This data describes a binding interaction between two proteins.

Sequence of protein 2:
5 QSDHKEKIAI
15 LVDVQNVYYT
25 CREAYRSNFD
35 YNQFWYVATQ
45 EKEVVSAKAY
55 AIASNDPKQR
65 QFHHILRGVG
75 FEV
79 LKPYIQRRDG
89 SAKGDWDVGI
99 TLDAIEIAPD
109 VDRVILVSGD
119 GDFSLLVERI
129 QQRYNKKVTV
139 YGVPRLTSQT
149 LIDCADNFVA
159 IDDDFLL

Sequence of protein 1:
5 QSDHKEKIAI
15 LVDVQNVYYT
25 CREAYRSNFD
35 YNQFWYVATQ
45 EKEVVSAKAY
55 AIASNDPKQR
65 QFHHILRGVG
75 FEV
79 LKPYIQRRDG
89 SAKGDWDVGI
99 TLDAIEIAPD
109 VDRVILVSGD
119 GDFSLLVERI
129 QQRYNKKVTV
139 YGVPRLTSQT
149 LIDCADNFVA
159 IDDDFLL

Interface contacts:
Residue D120 in protein 2 interacts with residue D93 in protein 1 (closest heavy-atom distance 3.6 Å).
Residue L123 in protein 2 contacts residue I83 in protein 1 (closest heavy-atom distance 3.8 Å).
Residue G97 in protein 2 is in contact with residue L123 in protein 1 (closest heavy-atom distance 3.9 Å).
Residue L123 in protein 2 is in contact with residue L100 in protein 1 (closest heavy-atom distance 3.5 Å).
Residue I103 in protein 2 interacts with residue L100 in protein 1 (closest heavy-atom distance 3.5 Å).
Residue G119 in protein 2 is in contact with residue I83 in protein 1 (closest heavy-atom distance 3.5 Å).
Residue I150 in protein 2 interacts with residue R86 in protein 1 (closest heavy-atom distance 3.9 Å).
Residue L100 in protein 2 interacts with residue T99 in protein 1 (closest heavy-atom distance 3.5 Å).
Residue Q84 in protein 2 contacts residue T148 in protein 1 (closest heavy-atom distance 2.8 Å).
Residue L100 in protein 2 contacts residue I103 in protein 1 (closest heavy-atom distance 3.5 Å).
Residue R143 in protein 2 is in contact with residue R86 in protein 1 (closest heavy-atom distance 3.4 Å).
Residue L123 in protein 2 is in contact with residue W94 in protein 1 (closest heavy-atom distance 3.6 Å).
Residue V96 in protein 2 contacts residue T99 in protein 1 (closest heavy-atom distance 3.5 Å).
Residue R86 in protein 2 is in contact with residue I150 in protein 1 (closest heavy-atom distance 3.9 Å).
Residue K80 in protein 2 is in contact with residue D120 in protein 1 (closest heavy-atom distance 2.6 Å).
Residue T99 in protein 2 is in contact with residue L100 in protein 1 (closest heavy-atom distance 3.5 Å).
Residue R86 in protein 2 interacts with residue T145 in protein 1 (closest heavy-atom distance 2.9 Å).
Residue T99 in protein 2 interacts with residue V96 in protein 1 (closest heavy-atom distance 3.5 Å).
Residue R86 in protein 2 is in contact with residue R143 in protein 1 (closest heavy-atom distance 3.4 Å).
Residue T148 in protein 2 interacts with residue Y82 in protein 1 (closest heavy-atom distance 3.8 Å).
Residue I83 in protein 2 is in contact with residue S146 in protein 1 (closest heavy-atom distance 3.6 Å).
Residue E104 in protein 2 contacts residue R131 in protein 1 (closest heavy-atom distance 3.2 Å).
Residue L144 in protein 2 interacts with residue R86 in protein 1 (closest heavy-atom distance 3.6 Å).
Residue D120 in protein 2 is in contact with residue K80 in protein 1 (closest heavy-atom distance 2.6 Å).
Residue D120 in protein 2 is in contact with residue I83 in protein 1 (closest heavy-atom distance 3.5 Å).
Residue D87 in protein 2 is in contact with residue L144 in protein 1 (closest heavy-atom distance 3.6 Å).
Residue V96 in protein 2 contacts residue D120 in protein 1 (closest heavy-atom distance 3.7 Å).
Residue I83 in protein 2 contacts residue G119 in protein 1 (closest heavy-atom distance 3.5 Å).
Residue R127 in protein 2 is in contact with residue L100 in protein 1 (closest heavy-atom distance 3.7 Å).
Residue D120 in protein 2 interacts with residue V96 in protein 1 (closest heavy-atom distance 3.7 Å).
Residue L100 in protein 2 is in contact with residue L123 in protein 1 (closest heavy-atom distance 3.5 Å).
Residue T99 in protein 2 contacts residue T99 in protein 1 (closest heavy-atom distance 3.9 Å).
Residue V96 in protein 2 contacts residue D95 in protein 1 (closest heavy-atom distance 3.9 Å).
Residue R86 in protein 2 interacts with residue L144 in protein 1 (closest heavy-atom distance 3.6 Å).
Residue Q84 in protein 2 is in contact with residue S146 in protein 1 (closest heavy-atom distance 2.6 Å).
Residue D101 in protein 2 interacts with residue R127 in protein 1 (closest heavy-atom distance 2.8 Å).
Residue E104 in protein 2 contacts residue R127 in protein 1 (closest heavy-atom distance 2.8 Å).
Residue L144 in protein 2 is in contact with residue D87 in protein 1 (closest heavy-atom distance 3.6 Å).
Residue S146 in protein 2 is in contact with residue I83 in protein 1 (closest heavy-atom distance 3.6 Å).
Residue T145 in protein 2 interacts with residue R86 in protein 1 (closest heavy-atom distance 2.9 Å).
Residue P142 in protein 2 interacts with residue R86 in protein 1 (closest heavy-atom distance 3.6 Å).
Residue I83 in protein 2 interacts with residue T148 in protein 1 (closest heavy-atom distance 3.6 Å).
Residue R86 in protein 2 contacts residue Q147 in protein 1 (closest heavy-atom distance 2.8 Å).
Residue D93 in protein 2 contacts residue D120 in protein 1 (closest heavy-atom distance 3.6 Å).
Residue I83 in protein 2 contacts residue L123 in protein 1 (closest heavy-atom distance 3.8 Å).
Residue D95 in protein 2 is in contact with residue V96 in protein 1 (closest heavy-atom distance 3.9 Å).
Residue R131 in protein 2 is in contact with residue E104 in protein 1 (closest heavy-atom distance 3.2 Å).
Residue L100 in protein 2 interacts with residue R127 in protein 1 (closest heavy-atom distance 3.7 Å).
Residue Q84 in protein 2 interacts with residue Q147 in protein 1 (closest heavy-atom distance 2.8 Å).
Residue R127 in protein 2 contacts residue E104 in protein 1 (closest heavy-atom distance 2.8 Å).
Residue S146 in protein 2 interacts with residue Q84 in protein 1 (closest heavy-atom distance 2.6 Å).
Residue I83 in protein 2 contacts residue D120 in protein 1 (closest heavy-atom distance 3.5 Å).
Residue W94 in protein 2 contacts residue L123 in protein 1 (closest heavy-atom distance 3.6 Å).
Residue Q147 in protein 2 is in contact with residue R86 in protein 1 (closest heavy-atom distance 2.8 Å).
Residue Q147 in protein 2 contacts residue Q84 in protein 1 (closest heavy-atom distance 2.8 Å).
Residue T148 in protein 2 is in contact with residue I83 in protein 1 (closest heavy-atom distance 3.6 Å).
Residue T148 in protein 2 contacts residue Q84 in protein 1 (closest heavy-atom distance 2.8 Å).
Residue R86 in protein 2 interacts with residue P142 in protein 1 (closest heavy-atom distance 3.6 Å).
Residue R127 in protein 2 is in contact with residue D101 in protein 1 (closest heavy-atom distance 2.8 Å).
Residue Y82 in protein 2 contacts residue T148 in protein 1 (closest heavy-atom distance 3.8 Å).